Sequence of protein 1:
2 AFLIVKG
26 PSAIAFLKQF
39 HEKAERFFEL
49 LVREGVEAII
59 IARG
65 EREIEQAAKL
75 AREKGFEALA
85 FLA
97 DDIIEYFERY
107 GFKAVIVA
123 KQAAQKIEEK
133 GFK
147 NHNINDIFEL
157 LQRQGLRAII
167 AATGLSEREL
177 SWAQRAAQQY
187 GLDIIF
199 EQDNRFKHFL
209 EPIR

Contacts between the two chains:
Residue R67 in protein 2 contacts residue Y186 in protein 1 (closest heavy-atom distance 3.5 Å).
Residue N215 in protein 2 is in contact with residue F204 in protein 1 (closest heavy-atom distance 4.1 Å).
Residue N215 in protein 2 is in contact with residue R203 in protein 1 (closest heavy-atom distance 3.3 Å).
Residue R187 in protein 2 interacts with residue F204 in protein 1 (closest heavy-atom distance 3.5 Å).
Residue Q222 in protein 2 is in contact with residue D201 in protein 1 (closest heavy-atom distance 3.0 Å).
Residue Y98 in protein 2 contacts residue R212 in protein 1 (closest heavy-atom distance 3.1 Å).
Residue R125 in protein 2 is in contact with residue G187 in protein 1 (closest heavy-atom distance 2.5 Å).
Residue K102 in protein 2 is in contact with residue I211 in protein 1 (closest heavy-atom distance 3.7 Å).
Residue Y184 in protein 2 is in contact with residue D189 in protein 1 (closest heavy-atom distance 2.9 Å).
Residue Y246 in protein 2 contacts residue E199 in protein 1 (closest heavy-atom distance 3.8 Å).
Residue I126 in protein 2 contacts residue I211 in protein 1 (closest heavy-atom distance 3.5 Å).
Residue Y184 in protein 2 is in contact with residue I191 in protein 1 (closest heavy-atom distance 3.8 Å).
Residue R67 in protein 2 contacts residue D152 in protein 1 (closest heavy-atom distance 2.8 Å).
Residue W59 in protein 2 interacts with residue S27 in protein 1 (closest heavy-atom distance 2.7 Å).
Residue W59 in protein 2 interacts with residue E155 in protein 1 (closest heavy-atom distance 4.0 Å).
Residue E133 in protein 2 is in contact with residue I211 in protein 1 (closest heavy-atom distance 3.4 Å).
Residue Y191 in protein 2 is in contact with residue D201 in protein 1 (closest heavy-atom distance 3.6 Å).
Residue R122 in protein 2 interacts with residue Y186 in protein 1 (closest heavy-atom distance 3.1 Å).
Residue M156 in protein 2 interacts with residue F207 in protein 1 (closest heavy-atom distance 3.5 Å).
Residue Y160 in protein 2 contacts residue L208 in protein 1 (closest heavy-atom distance 3.3 Å).
Residue W59 in protein 2 is in contact with residue L156 in protein 1 (closest heavy-atom distance 4.0 Å).
Residue R122 in protein 2 contacts residue E155 in protein 1 (closest heavy-atom distance 2.8 Å).
Residue Y153 in protein 2 interacts with residue K78 in protein 1 (closest heavy-atom distance 2.9 Å).
Residue W59 in protein 2 contacts residue R159 in protein 1 (closest heavy-atom distance 3.5 Å).
Residue N33 in protein 2 interacts with residue N147 in protein 1 (closest heavy-atom distance 3.3 Å).
Residue F63 in protein 2 contacts residue E155 in protein 1 (closest heavy-atom distance 3.6 Å).
Residue Y153 in protein 2 is in contact with residue D189 in protein 1 (closest heavy-atom distance 3.4 Å).
Residue F94 in protein 2 is in contact with residue G187 in protein 1 (closest heavy-atom distance 3.7 Å).
Residue K102 in protein 2 is in contact with residue R212 in protein 1 (closest heavy-atom distance 2.7 Å).
Residue R125 in protein 2 is in contact with residue F207 in protein 1 (closest heavy-atom distance 3.3 Å).
Residue F94 in protein 2 is in contact with residue Q185 in protein 1 (closest heavy-atom distance 3.6 Å).
Residue I126 in protein 2 is in contact with residue P210 in protein 1 (closest heavy-atom distance 3.9 Å).
Residue Y184 in protein 2 interacts with residue K78 in protein 1 (closest heavy-atom distance 3.2 Å).
Residue R122 in protein 2 interacts with residue G187 in protein 1 (closest heavy-atom distance 4.1 Å).
Residue K164 in protein 2 interacts with residue L208 in protein 1 (closest heavy-atom distance 2.7 Å).
Residue Y160 in protein 2 interacts with residue F207 in protein 1 (closest heavy-atom distance 3.6 Å).
Residue T29 in protein 2 contacts residue Q34 in protein 1 (closest heavy-atom distance 3.6 Å).
Residue T29 in protein 2 contacts residue A30 in protein 1 (closest heavy-atom distance 3.4 Å).
Residue S91 in protein 2 interacts with residue R159 in protein 1 (closest heavy-atom distance 3.0 Å).
Residue Y98 in protein 2 contacts residue Q185 in protein 1 (closest heavy-atom distance 4.0 Å).
Residue R67 in protein 2 is in contact with residue N149 in protein 1 (closest heavy-atom distance 3.2 Å).
Residue N33 in protein 2 contacts residue H148 in protein 1 (closest heavy-atom distance 3.5 Å).
Residue L60 in protein 2 interacts with residue S27 in protein 1 (closest heavy-atom distance 3.5 Å).
Residue Y153 in protein 2 interacts with residue F80 in protein 1 (closest heavy-atom distance 4.1 Å).
Residue D89 in protein 2 interacts with residue R159 in protein 1 (closest heavy-atom distance 3.0 Å).
Residue Y36 in protein 2 interacts with residue H148 in protein 1 (closest heavy-atom distance 3.7 Å).
Residue Y98 in protein 2 contacts residue Q184 in protein 1 (closest heavy-atom distance 3.9 Å).
Residue F94 in protein 2 is in contact with residue Y186 in protein 1 (closest heavy-atom distance 3.8 Å).
Residue T28 in protein 2 is in contact with residue A30 in protein 1 (closest heavy-atom distance 3.7 Å).
Residue L60 in protein 2 interacts with residue F31 in protein 1 (closest heavy-atom distance 4.1 Å).
Residue S91 in protein 2 contacts residue E155 in protein 1 (closest heavy-atom distance 2.5 Å).
Residue G129 in protein 2 is in contact with residue P210 in protein 1 (closest heavy-atom distance 3.9 Å).
Residue L218 in protein 2 interacts with residue R203 in protein 1 (closest heavy-atom distance 4.1 Å).
Residue R125 in protein 2 interacts with residue L188 in protein 1 (closest heavy-atom distance 3.6 Å).
Residue N33 in protein 2 contacts residue Q34 in protein 1 (closest heavy-atom distance 2.8 Å).
Residue Y98 in protein 2 interacts with residue P210 in protein 1 (closest heavy-atom distance 3.5 Å).
Residue Y98 in protein 2 interacts with residue I211 in protein 1 (closest heavy-atom distance 4.0 Å).
Residue R122 in protein 2 is in contact with residue Q158 in protein 1 (closest heavy-atom distance 3.2 Å).
Residue Y36 in protein 2 contacts residue N149 in protein 1 (closest heavy-atom distance 3.4 Å).
Residue F32 in protein 2 is in contact with residue F31 in protein 1 (closest heavy-atom distance 4.1 Å).

Sequence of protein 2:
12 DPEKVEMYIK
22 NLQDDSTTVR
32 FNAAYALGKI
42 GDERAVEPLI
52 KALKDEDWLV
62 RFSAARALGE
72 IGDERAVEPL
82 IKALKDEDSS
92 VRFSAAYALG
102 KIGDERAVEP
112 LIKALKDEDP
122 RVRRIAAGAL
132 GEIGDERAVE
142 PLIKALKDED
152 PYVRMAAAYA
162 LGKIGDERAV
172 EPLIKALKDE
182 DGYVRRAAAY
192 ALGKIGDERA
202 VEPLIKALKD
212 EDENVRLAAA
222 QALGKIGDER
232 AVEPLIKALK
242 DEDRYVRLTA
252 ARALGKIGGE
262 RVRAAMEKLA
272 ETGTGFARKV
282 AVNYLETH

This data describes a binding interaction between two proteins.